Sequence of the second protein:
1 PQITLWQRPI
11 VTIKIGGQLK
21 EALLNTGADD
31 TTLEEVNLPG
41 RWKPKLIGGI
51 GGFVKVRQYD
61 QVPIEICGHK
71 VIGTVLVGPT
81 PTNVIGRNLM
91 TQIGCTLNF

Sequence of the first protein:
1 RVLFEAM

Residue-level contacts at the interface:
Residue D30 in the second protein is in contact with residue E5 in the first protein (closest heavy-atom distance 2.8 Å).
Residue R8 in the second protein contacts residue R1 in the first protein (closest heavy-atom distance 3.3 Å).
Residue K45 in the second protein interacts with residue M7 in the first protein (closest heavy-atom distance 2.5 Å).
Residue V84 in the second protein is in contact with residue L3 in the first protein (closest heavy-atom distance 3.5 Å).
Residue T82 in the second protein contacts residue R1 in the first protein (closest heavy-atom distance 3.4 Å).
Residue L46 in the second protein interacts with residue M7 in the first protein (closest heavy-atom distance 3.0 Å).
Residue I47 in the second protein is in contact with residue A6 in the first protein (closest heavy-atom distance 3.8 Å).
Residue G48 in the second protein contacts residue M7 in the first protein (closest heavy-atom distance 2.6 Å).
Residue A28 in the second protein interacts with residue E5 in the first protein (closest heavy-atom distance 3.6 Å).
Residue D29 in the second protein interacts with residue A6 in the first protein (closest heavy-atom distance 3.9 Å).
Residue N25 in the second protein interacts with residue L3 in the first protein (closest heavy-atom distance 2.9 Å).
Residue P81 in the second protein interacts with residue R1 in the first protein (closest heavy-atom distance 3.3 Å).
Residue I47 in the second protein is in contact with residue E5 in the first protein (closest heavy-atom distance 4.3 Å).
Residue N25 in the second protein contacts residue F4 in the first protein (closest heavy-atom distance 4.5 Å).
Residue G49 in the second protein is in contact with residue M7 in the first protein (closest heavy-atom distance 4.8 Å).
Residue G27 in the second protein contacts residue F4 in the first protein (closest heavy-atom distance 2.8 Å).
Residue D29 in the second protein is in contact with residue F4 in the first protein (closest heavy-atom distance 5.0 Å).
Residue G27 in the second protein interacts with residue E5 in the first protein (closest heavy-atom distance 3.1 Å).
Residue I47 in the second protein is in contact with residue M7 in the first protein (closest heavy-atom distance 3.8 Å).
Residue L23 in the second protein is in contact with residue L3 in the first protein (closest heavy-atom distance 3.7 Å).
Residue D30 in the second protein contacts residue M7 in the first protein (closest heavy-atom distance 3.0 Å).
Residue G27 in the second protein contacts residue L3 in the first protein (closest heavy-atom distance 3.8 Å).
Residue T82 in the second protein is in contact with residue L3 in the first protein (closest heavy-atom distance 3.9 Å).
Residue A28 in the second protein interacts with residue F4 in the first protein (closest heavy-atom distance 3.7 Å).
Residue D29 in the second protein interacts with residue E5 in the first protein (closest heavy-atom distance 2.9 Å).
Residue G48 in the second protein contacts residue A6 in the first protein (closest heavy-atom distance 3.0 Å).
Residue F53 in the second protein is in contact with residue M7 in the first protein (closest heavy-atom distance 3.9 Å).
Residue A28 in the second protein interacts with residue L3 in the first protein (closest heavy-atom distance 4.3 Å).
Residue D29 in the second protein interacts with residue M7 in the first protein (closest heavy-atom distance 4.7 Å).

This data describes a binding interaction between two proteins.